Sequence of chain A:
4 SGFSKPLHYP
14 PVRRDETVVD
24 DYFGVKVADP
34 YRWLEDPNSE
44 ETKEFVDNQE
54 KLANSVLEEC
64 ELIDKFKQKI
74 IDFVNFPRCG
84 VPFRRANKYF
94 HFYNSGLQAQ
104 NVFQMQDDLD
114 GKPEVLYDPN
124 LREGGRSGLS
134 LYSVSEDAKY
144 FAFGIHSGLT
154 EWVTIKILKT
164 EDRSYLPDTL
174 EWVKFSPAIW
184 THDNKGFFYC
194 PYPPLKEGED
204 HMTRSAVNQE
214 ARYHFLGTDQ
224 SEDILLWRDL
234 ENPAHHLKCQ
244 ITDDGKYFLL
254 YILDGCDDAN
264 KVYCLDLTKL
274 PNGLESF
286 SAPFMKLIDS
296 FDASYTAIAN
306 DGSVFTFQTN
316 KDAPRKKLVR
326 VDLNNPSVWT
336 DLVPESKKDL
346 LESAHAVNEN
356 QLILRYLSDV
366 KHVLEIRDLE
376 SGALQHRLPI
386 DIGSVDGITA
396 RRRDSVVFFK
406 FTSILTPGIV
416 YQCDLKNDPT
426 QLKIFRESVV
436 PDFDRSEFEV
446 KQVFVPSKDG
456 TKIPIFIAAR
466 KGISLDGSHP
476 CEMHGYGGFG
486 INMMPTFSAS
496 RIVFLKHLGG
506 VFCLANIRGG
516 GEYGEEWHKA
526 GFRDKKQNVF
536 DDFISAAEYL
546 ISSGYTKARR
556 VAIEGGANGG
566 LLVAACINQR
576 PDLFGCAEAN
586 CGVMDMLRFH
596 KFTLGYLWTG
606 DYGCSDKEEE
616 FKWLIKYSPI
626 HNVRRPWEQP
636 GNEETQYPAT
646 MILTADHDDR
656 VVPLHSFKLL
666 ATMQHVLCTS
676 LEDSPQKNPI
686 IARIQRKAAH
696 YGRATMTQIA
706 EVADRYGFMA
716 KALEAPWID

Interface contacts:
Residue G561 in chain A interacts with residue Q20 in chain B (closest heavy-atom distance 3.4 Å).
Residue H695 in chain A interacts with residue F19 in chain B (closest heavy-atom distance 3.3 Å).
Residue L602 in chain A contacts residue A16 in chain B (closest heavy-atom distance 4.0 Å).
Residue S493 in chain A interacts with residue P30 in chain B (closest heavy-atom distance 3.8 Å).
Residue V588 in chain A interacts with residue A18 in chain B (closest heavy-atom distance 4.0 Å).
Residue Y607 in chain A is in contact with residue A18 in chain B (closest heavy-atom distance 4.3 Å).
Residue Y481 in chain A is in contact with residue A18 in chain B (closest heavy-atom distance 2.4 Å).
Residue Y696 in chain A interacts with residue N26 in chain B (closest heavy-atom distance 4.0 Å).
Residue N104 in chain A contacts residue S28 in chain B (closest heavy-atom distance 3.1 Å).
Residue A494 in chain A contacts residue V31 in chain B (closest heavy-atom distance 3.6 Å).
Residue Y135 in chain A is in contact with residue N26 in chain B (closest heavy-atom distance 3.7 Å).
Residue L602 in chain A is in contact with residue W17 in chain B (closest heavy-atom distance 4.3 Å).
Residue F178 in chain A is in contact with residue A16 in chain B (closest heavy-atom distance 3.4 Å).
Residue W603 in chain A contacts residue W17 in chain B (closest heavy-atom distance 3.6 Å).
Residue R655 in chain A interacts with residue W17 in chain B (closest heavy-atom distance 3.2 Å).
Residue F484 in chain A is in contact with residue A18 in chain B (closest heavy-atom distance 4.3 Å).
Residue G258 in chain A is in contact with residue W17 in chain B (closest heavy-atom distance 3.9 Å).
Residue I486 in chain A interacts with residue F19 in chain B (closest heavy-atom distance 3.9 Å).
Residue R655 in chain A is in contact with residue F19 in chain B (closest heavy-atom distance 3.0 Å).
Residue Q103 in chain A is in contact with residue S28 in chain B (closest heavy-atom distance 3.9 Å).
Residue A494 in chain A contacts residue P30 in chain B (closest heavy-atom distance 3.1 Å).
Residue N104 in chain A contacts residue N26 in chain B (closest heavy-atom distance 3.4 Å).
Residue R81 in chain A is in contact with residue A29 in chain B (closest heavy-atom distance 3.5 Å).
Residue R655 in chain A contacts residue V15 in chain B (closest heavy-atom distance 3.9 Å).
Residue H695 in chain A contacts residue Q20 in chain B (closest heavy-atom distance 3.3 Å).
Residue C259 in chain A is in contact with residue W17 in chain B (closest heavy-atom distance 3.4 Å).
Residue N563 in chain A contacts residue A18 in chain B (closest heavy-atom distance 3.1 Å).
Residue T700 in chain A interacts with residue S28 in chain B (closest heavy-atom distance 2.8 Å).
Residue F484 in chain A contacts residue W17 in chain B (closest heavy-atom distance 3.9 Å).
Residue V707 in chain A interacts with residue V31 in chain B (closest heavy-atom distance 3.9 Å).
Residue S493 in chain A interacts with residue V31 in chain B (closest heavy-atom distance 3.0 Å).
Residue F79 in chain A is in contact with residue P30 in chain B (closest heavy-atom distance 4.2 Å).
Residue Y481 in chain A contacts residue F19 in chain B (closest heavy-atom distance 3.4 Å).
Residue R698 in chain A is in contact with residue S28 in chain B (closest heavy-atom distance 3.6 Å).
Residue N585 in chain A interacts with residue Q20 in chain B (closest heavy-atom distance 3.6 Å).
Residue A699 in chain A contacts residue S28 in chain B (closest heavy-atom distance 4.1 Å).
Residue K241 in chain A contacts residue G14 in chain B (closest heavy-atom distance 3.7 Å).
Residue F492 in chain A is in contact with residue P30 in chain B (closest heavy-atom distance 3.8 Å).
Residue S495 in chain A is in contact with residue V31 in chain B (closest heavy-atom distance 2.6 Å).
Residue R81 in chain A interacts with residue S28 in chain B (closest heavy-atom distance 3.0 Å).
Residue V77 in chain A interacts with residue P30 in chain B (closest heavy-atom distance 3.9 Å).
Residue W603 in chain A interacts with residue A16 in chain B (closest heavy-atom distance 3.5 Å).
Residue F95 in chain A contacts residue N26 in chain B (closest heavy-atom distance 3.2 Å).
Residue I73 in chain A contacts residue V31 in chain B (closest heavy-atom distance 4.2 Å).
Residue F178 in chain A contacts residue V15 in chain B (closest heavy-atom distance 3.7 Å).
Residue R81 in chain A contacts residue P30 in chain B (closest heavy-atom distance 3.5 Å).
Residue N104 in chain A is in contact with residue A27 in chain B (closest heavy-atom distance 2.9 Å).
Residue T700 in chain A interacts with residue A29 in chain B (closest heavy-atom distance 3.9 Å).
Residue Y696 in chain A contacts residue A21 in chain B (closest heavy-atom distance 3.2 Å).
Residue H239 in chain A interacts with residue W17 in chain B (closest heavy-atom distance 4.2 Å).
Residue Y696 in chain A contacts residue A27 in chain B (closest heavy-atom distance 3.3 Å).
Residue I704 in chain A contacts residue V31 in chain B (closest heavy-atom distance 4.0 Å).
Residue W603 in chain A is in contact with residue A18 in chain B (closest heavy-atom distance 3.3 Å).
Residue L132 in chain A contacts residue N26 in chain B (closest heavy-atom distance 3.0 Å).
Residue V77 in chain A is in contact with residue A29 in chain B (closest heavy-atom distance 4.1 Å).
Residue A562 in chain A is in contact with residue F19 in chain B (closest heavy-atom distance 3.4 Å).
Residue N97 in chain A interacts with residue S28 in chain B (closest heavy-atom distance 3.1 Å).
Residue I486 in chain A contacts residue W17 in chain B (closest heavy-atom distance 4.0 Å).
Residue A562 in chain A contacts residue A18 in chain B (closest heavy-atom distance 3.2 Å).
Residue A102 in chain A is in contact with residue S28 in chain B (closest heavy-atom distance 3.2 Å).

These two protein chains interact to form a complex.

Sequence of chain B:
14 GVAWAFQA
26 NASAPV